Sequence of protein 2:
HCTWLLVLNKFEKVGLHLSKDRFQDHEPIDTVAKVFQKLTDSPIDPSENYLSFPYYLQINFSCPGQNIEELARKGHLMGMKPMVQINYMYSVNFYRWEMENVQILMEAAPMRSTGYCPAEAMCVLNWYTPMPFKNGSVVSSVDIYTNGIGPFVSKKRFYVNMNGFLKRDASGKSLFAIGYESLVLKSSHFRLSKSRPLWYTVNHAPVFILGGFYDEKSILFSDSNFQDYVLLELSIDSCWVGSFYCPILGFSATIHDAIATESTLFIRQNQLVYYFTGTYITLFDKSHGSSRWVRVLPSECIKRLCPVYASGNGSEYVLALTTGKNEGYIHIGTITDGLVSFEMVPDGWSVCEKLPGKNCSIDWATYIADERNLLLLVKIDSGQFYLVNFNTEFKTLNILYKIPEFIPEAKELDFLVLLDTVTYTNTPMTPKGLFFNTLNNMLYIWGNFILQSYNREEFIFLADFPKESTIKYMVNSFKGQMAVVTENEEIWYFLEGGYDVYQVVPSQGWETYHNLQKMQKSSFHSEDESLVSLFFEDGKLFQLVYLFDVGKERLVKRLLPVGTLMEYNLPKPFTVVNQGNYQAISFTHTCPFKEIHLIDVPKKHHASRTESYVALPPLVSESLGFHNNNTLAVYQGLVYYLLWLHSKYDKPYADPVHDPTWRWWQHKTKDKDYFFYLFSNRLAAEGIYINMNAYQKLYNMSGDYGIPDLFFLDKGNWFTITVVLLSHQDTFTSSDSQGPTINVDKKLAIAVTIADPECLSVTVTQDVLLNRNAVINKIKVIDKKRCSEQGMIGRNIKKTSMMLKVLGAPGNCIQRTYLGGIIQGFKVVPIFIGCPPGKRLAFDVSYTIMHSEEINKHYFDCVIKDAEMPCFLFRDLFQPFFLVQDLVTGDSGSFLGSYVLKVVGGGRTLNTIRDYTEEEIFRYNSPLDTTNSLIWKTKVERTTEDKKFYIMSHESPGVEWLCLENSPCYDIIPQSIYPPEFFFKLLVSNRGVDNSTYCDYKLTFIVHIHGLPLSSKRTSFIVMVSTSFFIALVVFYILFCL

Sequence of protein 1:
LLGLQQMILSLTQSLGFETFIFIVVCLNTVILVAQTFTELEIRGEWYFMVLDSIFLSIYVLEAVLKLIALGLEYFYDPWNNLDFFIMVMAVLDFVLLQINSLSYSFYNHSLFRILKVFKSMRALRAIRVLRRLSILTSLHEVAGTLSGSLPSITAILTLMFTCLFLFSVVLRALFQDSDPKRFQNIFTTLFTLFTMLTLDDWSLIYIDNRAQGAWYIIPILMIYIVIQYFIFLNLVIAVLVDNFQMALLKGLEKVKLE

The following describes two proteins that form a bound complex.

Contacts between the two chains:
Residue V1066 in protein 2 is in contact with residue S658 in protein 1 (closest heavy-atom distance 3.8 Å).
Residue P1056 in protein 2 interacts with residue W651 in protein 1 (closest heavy-atom distance 4.2 Å).
Residue P1022 in protein 2 is in contact with residue R648 in protein 1 (closest heavy-atom distance 2.8 Å).
Residue R918 in protein 2 interacts with residue E646 in protein 1 (closest heavy-atom distance 3.5 Å).
Residue I1065 in protein 2 is in contact with residue V655 in protein 1 (closest heavy-atom distance 3.6 Å).
Residue L1057 in protein 2 is in contact with residue L707 in protein 1 (closest heavy-atom distance 3.9 Å).
Residue I1065 in protein 2 interacts with residue I659 in protein 1 (closest heavy-atom distance 4.6 Å).
Residue F1073 in protein 2 interacts with residue L666 in protein 1 (closest heavy-atom distance 4.2 Å).
Residue F917 in protein 2 is in contact with residue S708 in protein 1 (closest heavy-atom distance 4.7 Å).
Residue E1003 in protein 2 contacts residue Y709 in protein 1 (closest heavy-atom distance 2.9 Å).
Residue W1004 in protein 2 interacts with residue Y709 in protein 1 (closest heavy-atom distance 4.4 Å).
Residue F903 in protein 2 contacts residue E644 in protein 1 (closest heavy-atom distance 3.8 Å).
Residue F1073 in protein 2 contacts residue I663 in protein 1 (closest heavy-atom distance 4.4 Å).
Residue V906 in protein 2 contacts residue R648 in protein 1 (closest heavy-atom distance 4.1 Å).
Residue F903 in protein 2 is in contact with residue I647 in protein 1 (closest heavy-atom distance 2.1 Å).
Residue F903 in protein 2 contacts residue R648 in protein 1 (closest heavy-atom distance 4.0 Å).
Residue C1084 in protein 2 is in contact with residue L616 in protein 1 (closest heavy-atom distance 4.5 Å).
Residue R1061 in protein 2 is in contact with residue W651 in protein 1 (closest heavy-atom distance 4.6 Å).
Residue I1015 in protein 2 contacts residue W651 in protein 1 (closest heavy-atom distance 4.3 Å).
Residue Y1021 in protein 2 is in contact with residue Y652 in protein 1 (closest heavy-atom distance 3.4 Å).
Residue I1016 in protein 2 is in contact with residue W651 in protein 1 (closest heavy-atom distance 2.6 Å).
Residue D904 in protein 2 interacts with residue R648 in protein 1 (closest heavy-atom distance 2.9 Å).
Residue T1062 in protein 2 is in contact with residue F699 in protein 1 (closest heavy-atom distance 4.5 Å).
Residue L1057 in protein 2 is in contact with residue M654 in protein 1 (closest heavy-atom distance 3.7 Å).
Residue V1077 in protein 2 interacts with residue L666 in protein 1 (closest heavy-atom distance 4.3 Å).
Residue L1005 in protein 2 is in contact with residue S708 in protein 1 (closest heavy-atom distance 3.9 Å).
Residue P1017 in protein 2 interacts with residue Y652 in protein 1 (closest heavy-atom distance 4.0 Å).
Residue R918 in protein 2 interacts with residue E650 in protein 1 (closest heavy-atom distance 2.8 Å).
Residue I1081 in protein 2 contacts residue L616 in protein 1 (closest heavy-atom distance 4.2 Å).
Residue C905 in protein 2 is in contact with residue R648 in protein 1 (closest heavy-atom distance 4.4 Å).
Residue V1077 in protein 2 contacts residue L670 in protein 1 (closest heavy-atom distance 4.5 Å).
Residue P1017 in protein 2 is in contact with residue W651 in protein 1 (closest heavy-atom distance 3.6 Å).
Residue L1005 in protein 2 interacts with residue L707 in protein 1 (closest heavy-atom distance 4.5 Å).
Residue W1004 in protein 2 interacts with residue S708 in protein 1 (closest heavy-atom distance 4.1 Å).
Residue H1053 in protein 2 interacts with residue R648 in protein 1 (closest heavy-atom distance 4.2 Å).
Residue V1066 in protein 2 contacts residue F699 in protein 1 (closest heavy-atom distance 4.3 Å).
Residue P1056 in protein 2 is in contact with residue L707 in protein 1 (closest heavy-atom distance 4.2 Å).
Residue L1057 in protein 2 contacts residue W651 in protein 1 (closest heavy-atom distance 3.7 Å).
Residue S1063 in protein 2 contacts residue Q703 in protein 1 (closest heavy-atom distance 3.9 Å).
Residue F917 in protein 2 is in contact with residue L707 in protein 1 (closest heavy-atom distance 3.9 Å).
Residue P1056 in protein 2 contacts residue Y712 in protein 1 (closest heavy-atom distance 3.7 Å).
Residue R918 in protein 2 interacts with residue I647 in protein 1 (closest heavy-atom distance 3.5 Å).
Residue T1070 in protein 2 is in contact with residue S662 in protein 1 (closest heavy-atom distance 3.6 Å).
Residue S1069 in protein 2 interacts with residue S662 in protein 1 (closest heavy-atom distance 3.9 Å).
Residue I1081 in protein 2 is in contact with residue M612 in protein 1 (closest heavy-atom distance 4.2 Å).
Residue L1057 in protein 2 is in contact with residue V655 in protein 1 (closest heavy-atom distance 4.2 Å).
Residue E1003 in protein 2 is in contact with residue S710 in protein 1 (closest heavy-atom distance 3.9 Å).
Residue S1019 in protein 2 is in contact with residue Y652 in protein 1 (closest heavy-atom distance 4.1 Å).
Residue R918 in protein 2 contacts residue Y712 in protein 1 (closest heavy-atom distance 3.6 Å).
Residue T1062 in protein 2 is in contact with residue S658 in protein 1 (closest heavy-atom distance 4.1 Å).
Residue L916 in protein 2 contacts residue I647 in protein 1 (closest heavy-atom distance 3.9 Å).
Residue L920 in protein 2 interacts with residue Y709 in protein 1 (closest heavy-atom distance 3.9 Å).
Residue R918 in protein 2 interacts with residue Y709 in protein 1 (closest heavy-atom distance 3.2 Å).
Residue P1023 in protein 2 interacts with residue W651 in protein 1 (closest heavy-atom distance 4.4 Å).
Residue L1055 in protein 2 interacts with residue W651 in protein 1 (closest heavy-atom distance 4.4 Å).
Residue F903 in protein 2 contacts residue T643 in protein 1 (closest heavy-atom distance 2.6 Å).
Residue H901 in protein 2 contacts residue I647 in protein 1 (closest heavy-atom distance 2.9 Å).
Residue I1020 in protein 2 interacts with residue Y652 in protein 1 (closest heavy-atom distance 3.8 Å).
Residue E1003 in protein 2 contacts residue S708 in protein 1 (closest heavy-atom distance 2.5 Å).
Residue P1022 in protein 2 contacts residue I647 in protein 1 (closest heavy-atom distance 4.5 Å).